Sequence of protein 1:
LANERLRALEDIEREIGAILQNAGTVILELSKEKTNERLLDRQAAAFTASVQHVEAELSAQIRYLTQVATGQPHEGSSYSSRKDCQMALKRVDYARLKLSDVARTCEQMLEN

These two protein chains interact to form a complex.

Sequence of protein 2:
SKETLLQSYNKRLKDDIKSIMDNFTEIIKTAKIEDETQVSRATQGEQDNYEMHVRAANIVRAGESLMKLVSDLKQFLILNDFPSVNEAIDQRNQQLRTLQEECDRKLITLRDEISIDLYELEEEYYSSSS

Interface contacts:
Residue D90 in protein 2 interacts with residue Y69 in protein 1 (closest heavy-atom distance 3.0 Å).
Residue L108 in protein 2 contacts residue C90 in protein 1 (closest heavy-atom distance 3.6 Å).
Residue F91 in protein 2 interacts with residue T75 in protein 1 (closest heavy-atom distance 3.4 Å).
Residue L22 in protein 2 is in contact with residue S64 in protein 1 (closest heavy-atom distance 3.7 Å).
Residue F33 in protein 2 contacts residue V31 in protein 1 (closest heavy-atom distance 3.6 Å).
Residue L15 in protein 2 contacts residue L70 in protein 1 (closest heavy-atom distance 3.7 Å).
Residue L15 in protein 2 contacts residue T71 in protein 1 (closest heavy-atom distance 3.6 Å).
Residue I98 in protein 2 contacts residue S82 in protein 1 (closest heavy-atom distance 3.6 Å).
Residue I123 in protein 2 is in contact with residue L104 in protein 1 (closest heavy-atom distance 3.7 Å).
Residue L119 in protein 2 contacts residue L104 in protein 1 (closest heavy-atom distance 3.8 Å).
Residue M76 in protein 2 contacts residue E20 in protein 1 (closest heavy-atom distance 3.4 Å).
Residue M30 in protein 2 is in contact with residue V56 in protein 1 (closest heavy-atom distance 3.7 Å).
Residue L86 in protein 2 is in contact with residue E9 in protein 1 (closest heavy-atom distance 3.5 Å).
Residue F33 in protein 2 interacts with residue F52 in protein 1 (closest heavy-atom distance 3.6 Å).
Residue K83 in protein 2 is in contact with residue A13 in protein 1 (closest heavy-atom distance 3.9 Å).
Residue I26 in protein 2 is in contact with residue E60 in protein 1 (closest heavy-atom distance 3.9 Å).
Residue I68 in protein 2 is in contact with residue I24 in protein 1 (closest heavy-atom distance 3.5 Å).
Residue F91 in protein 2 interacts with residue Q77 in protein 1 (closest heavy-atom distance 3.2 Å).
Residue V79 in protein 2 interacts with residue A13 in protein 1 (closest heavy-atom distance 3.8 Å).
Residue I98 in protein 2 interacts with residue H79 in protein 1 (closest heavy-atom distance 3.9 Å).
Residue F33 in protein 2 interacts with residue T30 in protein 1 (closest heavy-atom distance 4.0 Å).
Residue F85 in protein 2 interacts with residue L70 in protein 1 (closest heavy-atom distance 3.7 Å).
Residue E12 in protein 2 contacts residue T71 in protein 1 (closest heavy-atom distance 3.6 Å).
Residue Y18 in protein 2 interacts with residue I67 in protein 1 (closest heavy-atom distance 3.7 Å).
Residue L105 in protein 2 interacts with residue R87 in protein 1 (closest heavy-atom distance 3.6 Å).
Residue L15 in protein 2 contacts residue I67 in protein 1 (closest heavy-atom distance 3.8 Å).
Residue M76 in protein 2 contacts residue I17 in protein 1 (closest heavy-atom distance 3.8 Å).
Residue V79 in protein 2 is in contact with residue E20 in protein 1 (closest heavy-atom distance 3.4 Å).
Residue L116 in protein 2 is in contact with residue R96 in protein 1 (closest heavy-atom distance 3.7 Å).
Residue N19 in protein 2 interacts with residue I67 in protein 1 (closest heavy-atom distance 3.6 Å).
Residue K83 in protein 2 interacts with residue L14 in protein 1 (closest heavy-atom distance 3.4 Å).
Residue N102 in protein 2 contacts residue S86 in protein 1 (closest heavy-atom distance 2.8 Å).
Residue L105 in protein 2 interacts with residue C90 in protein 1 (closest heavy-atom distance 3.9 Å).
Residue C112 in protein 2 is in contact with residue L94 in protein 1 (closest heavy-atom distance 3.7 Å).
Residue D113 in protein 2 contacts residue A93 in protein 1 (closest heavy-atom distance 4.0 Å).
Residue N102 in protein 2 contacts residue S83 in protein 1 (closest heavy-atom distance 3.7 Å).
Residue I98 in protein 2 interacts with residue G81 in protein 1 (closest heavy-atom distance 3.8 Å).
Residue C112 in protein 2 is in contact with residue A93 in protein 1 (closest heavy-atom distance 4.0 Å).
Residue V79 in protein 2 interacts with residue I17 in protein 1 (closest heavy-atom distance 3.6 Å).
Residue S93 in protein 2 interacts with residue L6 in protein 1 (closest heavy-atom distance 3.7 Å).
Residue L105 in protein 2 contacts residue S86 in protein 1 (closest heavy-atom distance 3.9 Å).
Residue K11 in protein 2 interacts with residue T75 in protein 1 (closest heavy-atom distance 4.0 Å).
Residue K83 in protein 2 is in contact with residue R10 in protein 1 (closest heavy-atom distance 3.7 Å).
Residue Q109 in protein 2 interacts with residue D89 in protein 1 (closest heavy-atom distance 3.6 Å).
Residue K11 in protein 2 is in contact with residue G76 in protein 1 (closest heavy-atom distance 3.1 Å).
Residue L116 in protein 2 interacts with residue A100 in protein 1 (closest heavy-atom distance 3.9 Å).
Residue F85 in protein 2 is in contact with residue A74 in protein 1 (closest heavy-atom distance 3.9 Å).
Residue D113 in protein 2 is in contact with residue R96 in protein 1 (closest heavy-atom distance 3.2 Å).
Residue F33 in protein 2 is in contact with residue N27 in protein 1 (closest heavy-atom distance 3.2 Å).
Residue L22 in protein 2 contacts residue L63 in protein 1 (closest heavy-atom distance 3.8 Å).
Residue R101 in protein 2 contacts residue S83 in protein 1 (closest heavy-atom distance 3.7 Å).
Residue N89 in protein 2 interacts with residue V73 in protein 1 (closest heavy-atom distance 3.8 Å).
Residue M30 in protein 2 contacts residue F52 in protein 1 (closest heavy-atom distance 3.7 Å).
Residue L22 in protein 2 interacts with residue E60 in protein 1 (closest heavy-atom distance 3.8 Å).
Residue D90 in protein 2 is in contact with residue V73 in protein 1 (closest heavy-atom distance 3.5 Å).
Residue L86 in protein 2 contacts residue L70 in protein 1 (closest heavy-atom distance 3.9 Å).
Residue N95 in protein 2 contacts residue H79 in protein 1 (closest heavy-atom distance 2.9 Å).
Residue F91 in protein 2 is in contact with residue H79 in protein 1 (closest heavy-atom distance 3.6 Å).
Residue L75 in protein 2 interacts with residue E20 in protein 1 (closest heavy-atom distance 3.3 Å).
Residue V94 in protein 2 contacts residue H79 in protein 1 (closest heavy-atom distance 3.5 Å).